This data describes a binding interaction between two proteins.

Sequence of chain B:
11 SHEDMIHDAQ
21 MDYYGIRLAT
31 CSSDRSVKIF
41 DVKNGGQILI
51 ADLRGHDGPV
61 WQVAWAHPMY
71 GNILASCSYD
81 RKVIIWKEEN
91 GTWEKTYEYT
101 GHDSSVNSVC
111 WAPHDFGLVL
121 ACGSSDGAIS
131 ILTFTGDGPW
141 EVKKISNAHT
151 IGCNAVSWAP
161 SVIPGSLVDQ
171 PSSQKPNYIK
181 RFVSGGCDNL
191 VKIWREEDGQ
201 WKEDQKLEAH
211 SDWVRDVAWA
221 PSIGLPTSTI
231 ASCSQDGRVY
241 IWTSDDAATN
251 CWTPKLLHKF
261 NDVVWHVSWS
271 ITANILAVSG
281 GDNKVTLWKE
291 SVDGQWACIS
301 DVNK

Residue-level contacts at the interface:
Residue G286 in chain A contacts residue G45 in chain B (closest heavy-atom distance 3.2 Å).
Residue R249 in chain A is in contact with residue M15 in chain B (closest heavy-atom distance 3.4 Å).
Residue N258 in chain A interacts with residue Y24 in chain B (closest heavy-atom distance 3.3 Å).
Residue W255 in chain A interacts with residue Q20 in chain B (closest heavy-atom distance 2.4 Å).
Residue V686 in chain A interacts with residue I223 in chain B (closest heavy-atom distance 3.3 Å).
Residue D266 in chain A is in contact with residue N303 in chain B (closest heavy-atom distance 2.9 Å).
Residue V686 in chain A contacts residue V162 in chain B (closest heavy-atom distance 3.5 Å).
Residue Y285 in chain A interacts with residue G45 in chain B (closest heavy-atom distance 3.1 Å).
Residue T260 in chain A contacts residue M21 in chain B (closest heavy-atom distance 2.8 Å).
Residue H263 in chain A is in contact with residue V302 in chain B (closest heavy-atom distance 3.4 Å).
Residue R249 in chain A interacts with residue W265 in chain B (closest heavy-atom distance 3.4 Å).
Residue R653 in chain A is in contact with residue G294 in chain B (closest heavy-atom distance 3.4 Å).
Residue R252 in chain A contacts residue Q62 in chain B (closest heavy-atom distance 3.0 Å).
Residue R249 in chain A interacts with residue S279 in chain B (closest heavy-atom distance 2.8 Å).
Residue R734 in chain A interacts with residue P68 in chain B (closest heavy-atom distance 2.7 Å).
Residue R735 in chain A is in contact with residue R27 in chain B (closest heavy-atom distance 3.1 Å).
Residue L619 in chain A interacts with residue D293 in chain B (closest heavy-atom distance 2.9 Å).
Residue W255 in chain A interacts with residue A277 in chain B (closest heavy-atom distance 3.5 Å).
Residue S269 in chain A interacts with residue V302 in chain B (closest heavy-atom distance 3.5 Å).
Residue P684 in chain A interacts with residue Q170 in chain B (closest heavy-atom distance 3.3 Å).
Residue R252 in chain A interacts with residue H17 in chain B (closest heavy-atom distance 3.2 Å).
Residue H652 in chain A is in contact with residue T227 in chain B (closest heavy-atom distance 3.2 Å).
Residue H652 in chain A interacts with residue L225 in chain B (closest heavy-atom distance 3.3 Å).
Residue F287 in chain A contacts residue Q47 in chain B (closest heavy-atom distance 3.5 Å).
Residue R653 in chain A is in contact with residue D293 in chain B (closest heavy-atom distance 3.5 Å).
Residue M656 in chain A is in contact with residue L225 in chain B (closest heavy-atom distance 3.5 Å).
Residue H652 in chain A interacts with residue D245 in chain B (closest heavy-atom distance 2.9 Å).
Residue R252 in chain A is in contact with residue H266 in chain B (closest heavy-atom distance 3.1 Å).
Residue N264 in chain A contacts residue N303 in chain B (closest heavy-atom distance 2.8 Å).
Residue N264 in chain A contacts residue K304 in chain B (closest heavy-atom distance 3.5 Å).
Residue M656 in chain A interacts with residue E290 in chain B (closest heavy-atom distance 3.3 Å).
Residue R653 in chain A interacts with residue V292 in chain B (closest heavy-atom distance 3.3 Å).
Residue E270 in chain A interacts with residue D301 in chain B (closest heavy-atom distance 3.5 Å).
Residue V262 in chain A interacts with residue A19 in chain B (closest heavy-atom distance 3.4 Å).
Residue G248 in chain A is in contact with residue W265 in chain B (closest heavy-atom distance 3.1 Å).
Residue P289 in chain A contacts residue S11 in chain B (closest heavy-atom distance 3.0 Å).
Residue H652 in chain A interacts with residue P226 in chain B (closest heavy-atom distance 3.4 Å).
Residue H685 in chain A is in contact with residue P176 in chain B (closest heavy-atom distance 3.4 Å).
Residue P291 in chain A interacts with residue E13 in chain B (closest heavy-atom distance 3.3 Å).
Residue G265 in chain A interacts with residue K304 in chain B (closest heavy-atom distance 3.5 Å).
Residue L619 in chain A is in contact with residue V292 in chain B (closest heavy-atom distance 3.3 Å).
Residue E299 in chain A is in contact with residue E13 in chain B (closest heavy-atom distance 3.4 Å).
Residue P257 in chain A contacts residue M21 in chain B (closest heavy-atom distance 3.5 Å).
Residue K290 in chain A contacts residue S11 in chain B (closest heavy-atom distance 3.3 Å).
Residue W255 in chain A interacts with residue S270 in chain B (closest heavy-atom distance 3.4 Å).
Residue R735 in chain A is in contact with residue Y24 in chain B (closest heavy-atom distance 3.5 Å).
Residue R249 in chain A is in contact with residue H266 in chain B (closest heavy-atom distance 3.0 Å).
Residue V686 in chain A contacts residue Q170 in chain B (closest heavy-atom distance 3.4 Å).
Residue P257 in chain A interacts with residue D22 in chain B (closest heavy-atom distance 3.2 Å).
Residue R697 in chain A interacts with residue Y23 in chain B (closest heavy-atom distance 3.2 Å).
Residue F302 in chain A contacts residue M15 in chain B (closest heavy-atom distance 3.5 Å).
Residue D683 in chain A interacts with residue Q170 in chain B (closest heavy-atom distance 2.4 Å).
Residue P289 in chain A interacts with residue Q47 in chain B (closest heavy-atom distance 3.4 Å).
Residue N258 in chain A contacts residue Y23 in chain B (closest heavy-atom distance 3.2 Å).
Residue S250 in chain A contacts residue M15 in chain B (closest heavy-atom distance 3.5 Å).
Residue H685 in chain A interacts with residue Q170 in chain B (closest heavy-atom distance 3.4 Å).
Residue L618 in chain A contacts residue D293 in chain B (closest heavy-atom distance 3.0 Å).
Residue E270 in chain A interacts with residue S300 in chain B (closest heavy-atom distance 3.3 Å).
Residue R252 in chain A contacts residue D18 in chain B (closest heavy-atom distance 3.3 Å).
Residue T292 in chain A contacts residue E13 in chain B (closest heavy-atom distance 3.3 Å).

Sequence of chain A:
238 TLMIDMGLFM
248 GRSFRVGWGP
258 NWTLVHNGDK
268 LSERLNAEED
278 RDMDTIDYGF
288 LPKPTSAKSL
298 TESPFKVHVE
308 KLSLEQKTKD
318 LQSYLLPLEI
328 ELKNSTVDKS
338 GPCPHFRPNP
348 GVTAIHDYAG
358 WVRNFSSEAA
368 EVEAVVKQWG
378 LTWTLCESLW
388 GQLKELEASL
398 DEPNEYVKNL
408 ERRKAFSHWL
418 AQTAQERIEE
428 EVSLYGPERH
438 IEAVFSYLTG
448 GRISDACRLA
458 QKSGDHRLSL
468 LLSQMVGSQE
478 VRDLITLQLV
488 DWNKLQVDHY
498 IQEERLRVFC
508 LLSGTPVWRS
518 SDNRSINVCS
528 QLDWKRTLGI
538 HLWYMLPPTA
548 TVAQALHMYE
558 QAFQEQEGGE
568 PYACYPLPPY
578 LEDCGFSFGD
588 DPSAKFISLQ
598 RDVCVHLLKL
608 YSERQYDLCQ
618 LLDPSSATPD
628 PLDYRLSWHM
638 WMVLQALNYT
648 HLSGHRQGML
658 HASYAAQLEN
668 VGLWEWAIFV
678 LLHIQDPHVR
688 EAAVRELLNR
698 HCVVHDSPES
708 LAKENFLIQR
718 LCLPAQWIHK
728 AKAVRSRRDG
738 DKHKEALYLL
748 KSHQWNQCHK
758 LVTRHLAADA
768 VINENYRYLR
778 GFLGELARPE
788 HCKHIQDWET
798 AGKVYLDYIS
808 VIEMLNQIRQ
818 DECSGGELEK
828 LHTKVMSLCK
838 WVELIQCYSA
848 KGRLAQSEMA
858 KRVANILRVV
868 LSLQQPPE